Interface contacts:
Residue A51 in the second protein contacts residue T75 in the first protein (closest heavy-atom distance 3.8 Å).
Residue N76 in the second protein is in contact with residue D46 in the first protein (closest heavy-atom distance 3.1 Å).
Residue E16 in the second protein contacts residue A42 in the first protein (closest heavy-atom distance 3.8 Å).
Residue R58 in the second protein is in contact with residue A68 in the first protein (closest heavy-atom distance 3.8 Å).
Residue S40 in the second protein interacts with residue H76 in the first protein (closest heavy-atom distance 3.3 Å).
Residue F43 in the second protein contacts residue H14 in the first protein (closest heavy-atom distance 4.0 Å).
Residue V62 in the second protein is in contact with residue L65 in the first protein (closest heavy-atom distance 3.6 Å).
Residue N76 in the second protein interacts with residue Q44 in the first protein (closest heavy-atom distance 2.7 Å).
Residue A36 in the second protein is in contact with residue Y21 in the first protein (closest heavy-atom distance 3.7 Å).
Residue K22 in the second protein contacts residue D31 in the first protein (closest heavy-atom distance 2.7 Å).
Residue A33 in the second protein contacts residue Y69 in the first protein (closest heavy-atom distance 2.7 Å).
Residue A48 in the second protein contacts residue T75 in the first protein (closest heavy-atom distance 3.7 Å).
Residue V62 in the second protein is in contact with residue A61 in the first protein (closest heavy-atom distance 3.5 Å).
Residue K22 in the second protein interacts with residue I32 in the first protein (closest heavy-atom distance 3.9 Å).
Residue H44 in the second protein contacts residue N79 in the first protein (closest heavy-atom distance 2.6 Å).
Residue A73 in the second protein is in contact with residue W54 in the first protein (closest heavy-atom distance 3.5 Å).
Residue I77 in the second protein interacts with residue Q36 in the first protein (closest heavy-atom distance 3.5 Å).
Residue F59 in the second protein contacts residue L25 in the first protein (closest heavy-atom distance 4.0 Å).
Residue L69 in the second protein is in contact with residue Q57 in the first protein (closest heavy-atom distance 3.7 Å).
Residue L70 in the second protein interacts with residue W58 in the first protein (closest heavy-atom distance 3.4 Å).
Residue F43 in the second protein is in contact with residue H76 in the first protein (closest heavy-atom distance 3.6 Å).
Residue F59 in the second protein interacts with residue L65 in the first protein (closest heavy-atom distance 3.6 Å).
Residue V66 in the second protein is in contact with residue A61 in the first protein (closest heavy-atom distance 3.9 Å).
Residue A33 in the second protein contacts residue Y21 in the first protein (closest heavy-atom distance 3.7 Å).
Residue T29 in the second protein contacts residue L25 in the first protein (closest heavy-atom distance 3.6 Å).
Residue A55 in the second protein interacts with residue A68 in the first protein (closest heavy-atom distance 4.0 Å).
Residue A48 in the second protein interacts with residue N79 in the first protein (closest heavy-atom distance 3.3 Å).
Residue N76 in the second protein interacts with residue A42 in the first protein (closest heavy-atom distance 3.6 Å).
Residue R58 in the second protein interacts with residue E64 in the first protein (closest heavy-atom distance 3.4 Å).
Residue S15 in the second protein interacts with residue L39 in the first protein (closest heavy-atom distance 3.9 Å).
Residue L69 in the second protein interacts with residue W54 in the first protein (closest heavy-atom distance 2.8 Å).
Residue K22 in the second protein contacts residue E35 in the first protein (closest heavy-atom distance 3.1 Å).
Residue L12 in the second protein interacts with residue A42 in the first protein (closest heavy-atom distance 4.0 Å).
Residue V66 in the second protein contacts residue W58 in the first protein (closest heavy-atom distance 3.6 Å).
Residue T29 in the second protein interacts with residue A24 in the first protein (closest heavy-atom distance 4.0 Å).
Residue F19 in the second protein contacts residue E35 in the first protein (closest heavy-atom distance 3.7 Å).
Residue I72 in the second protein interacts with residue T47 in the first protein (closest heavy-atom distance 3.6 Å).
Residue F19 in the second protein interacts with residue L39 in the first protein (closest heavy-atom distance 4.0 Å).
Residue F19 in the second protein is in contact with residue I32 in the first protein (closest heavy-atom distance 3.8 Å).
Residue H44 in the second protein contacts residue H76 in the first protein (closest heavy-atom distance 2.9 Å).
Residue F59 in the second protein contacts residue A68 in the first protein (closest heavy-atom distance 3.8 Å).
Residue I77 in the second protein interacts with residue A42 in the first protein (closest heavy-atom distance 4.0 Å).
Residue A37 in the second protein interacts with residue Y69 in the first protein (closest heavy-atom distance 3.9 Å).
Residue I77 in the second protein contacts residue L39 in the first protein (closest heavy-atom distance 3.8 Å).
Residue I77 in the second protein is in contact with residue W43 in the first protein (closest heavy-atom distance 3.6 Å).
Residue L69 in the second protein interacts with residue A61 in the first protein (closest heavy-atom distance 3.9 Å).
Residue S63 in the second protein is in contact with residue L65 in the first protein (closest heavy-atom distance 3.5 Å).
Residue N76 in the second protein interacts with residue W43 in the first protein (closest heavy-atom distance 3.4 Å).
Residue I72 in the second protein contacts residue W54 in the first protein (closest heavy-atom distance 4.0 Å).
Residue S39 in the second protein is in contact with residue H14 in the first protein (closest heavy-atom distance 3.2 Å).
Residue A36 in the second protein interacts with residue E17 in the first protein (closest heavy-atom distance 3.8 Å).
Residue F59 in the second protein interacts with residue Y69 in the first protein (closest heavy-atom distance 3.5 Å).
Residue F19 in the second protein contacts residue Q36 in the first protein (closest heavy-atom distance 3.8 Å).
Residue S40 in the second protein contacts residue H14 in the first protein (closest heavy-atom distance 3.6 Å).
Residue I30 in the second protein contacts residue L25 in the first protein (closest heavy-atom distance 3.8 Å).
Residue V62 in the second protein contacts residue E64 in the first protein (closest heavy-atom distance 3.4 Å).
Residue L69 in the second protein contacts residue W58 in the first protein (closest heavy-atom distance 4.1 Å).
Residue A36 in the second protein interacts with residue Y69 in the first protein (closest heavy-atom distance 3.8 Å).
Residue Q32 in the second protein contacts residue Y21 in the first protein (closest heavy-atom distance 3.5 Å).
Residue A73 in the second protein interacts with residue W43 in the first protein (closest heavy-atom distance 4.0 Å).

Sequence of the first protein:
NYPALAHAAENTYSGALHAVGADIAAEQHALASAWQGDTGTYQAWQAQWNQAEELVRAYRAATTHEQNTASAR

The following describes two proteins that form a bound complex.

Sequence of the second protein:
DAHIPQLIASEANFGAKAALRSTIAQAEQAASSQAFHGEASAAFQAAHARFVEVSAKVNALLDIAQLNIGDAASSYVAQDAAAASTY